Sequence of chain B:
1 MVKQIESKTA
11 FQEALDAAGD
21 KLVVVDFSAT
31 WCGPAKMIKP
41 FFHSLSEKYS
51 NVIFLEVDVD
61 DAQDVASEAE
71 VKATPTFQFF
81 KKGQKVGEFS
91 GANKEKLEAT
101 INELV

This data describes a binding interaction between two proteins.

Sequence of chain A:
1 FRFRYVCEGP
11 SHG

Interface contacts:
Residue I38 in chain B interacts with residue P10 in chain A (closest heavy-atom distance 4.0 Å).
Residue D60 in chain B contacts residue F3 in chain A (closest heavy-atom distance 2.7 Å).
Residue G91 in chain B interacts with residue E8 in chain A (closest heavy-atom distance 3.0 Å).
Residue C32 in chain B is in contact with residue C7 in chain A (closest heavy-atom distance 2.0 Å).
Residue V59 in chain B contacts residue Y5 in chain A (closest heavy-atom distance 2.8 Å).
Residue A92 in chain B interacts with residue G9 in chain A (closest heavy-atom distance 3.2 Å).
Residue T74 in chain B interacts with residue V6 in chain A (closest heavy-atom distance 3.4 Å).
Residue D60 in chain B interacts with residue R4 in chain A (closest heavy-atom distance 3.0 Å).
Residue P34 in chain B contacts residue S11 in chain A (closest heavy-atom distance 4.3 Å).
Residue A29 in chain B is in contact with residue C7 in chain A (closest heavy-atom distance 4.7 Å).
Residue P34 in chain B contacts residue C7 in chain A (closest heavy-atom distance 3.8 Å).
Residue P75 in chain B interacts with residue E8 in chain A (closest heavy-atom distance 4.2 Å).
Residue T30 in chain B is in contact with residue R2 in chain A (closest heavy-atom distance 4.6 Å).
Residue P75 in chain B is in contact with residue G9 in chain A (closest heavy-atom distance 3.6 Å).
Residue V59 in chain B is in contact with residue R4 in chain A (closest heavy-atom distance 3.4 Å).
Residue D61 in chain B is in contact with residue R2 in chain A (closest heavy-atom distance 3.4 Å).
Residue T74 in chain B interacts with residue Y5 in chain A (closest heavy-atom distance 3.4 Å).
Residue D58 in chain B interacts with residue R2 in chain A (closest heavy-atom distance 3.7 Å).
Residue P34 in chain B is in contact with residue P10 in chain A (closest heavy-atom distance 3.0 Å).
Residue Q63 in chain B is in contact with residue F3 in chain A (closest heavy-atom distance 4.8 Å).
Residue W31 in chain B is in contact with residue R2 in chain A (closest heavy-atom distance 2.4 Å).
Residue K72 in chain B is in contact with residue V6 in chain A (closest heavy-atom distance 4.4 Å).
Residue A73 in chain B interacts with residue E8 in chain A (closest heavy-atom distance 3.3 Å).
Residue A66 in chain B is in contact with residue Y5 in chain A (closest heavy-atom distance 4.3 Å).
Residue K94 in chain B is in contact with residue P10 in chain A (closest heavy-atom distance 5.0 Å).
Residue W31 in chain B contacts residue C7 in chain A (closest heavy-atom distance 4.7 Å).
Residue S90 in chain B interacts with residue E8 in chain A (closest heavy-atom distance 2.6 Å).
Residue A92 in chain B is in contact with residue P10 in chain A (closest heavy-atom distance 3.4 Å).
Residue W31 in chain B is in contact with residue F3 in chain A (closest heavy-atom distance 3.0 Å).
Residue K72 in chain B contacts residue Y5 in chain A (closest heavy-atom distance 2.9 Å).
Residue A35 in chain B is in contact with residue G9 in chain A (closest heavy-atom distance 4.9 Å).
Residue W31 in chain B is in contact with residue Y5 in chain A (closest heavy-atom distance 4.8 Å).
Residue A35 in chain B is in contact with residue P10 in chain A (closest heavy-atom distance 5.0 Å).
Residue V71 in chain B contacts residue Y5 in chain A (closest heavy-atom distance 3.0 Å).
Residue S67 in chain B interacts with residue R4 in chain A (closest heavy-atom distance 4.2 Å).
Residue I38 in chain B contacts residue G9 in chain A (closest heavy-atom distance 4.2 Å).
Residue P34 in chain B interacts with residue G9 in chain A (closest heavy-atom distance 3.6 Å).
Residue W31 in chain B contacts residue R4 in chain A (closest heavy-atom distance 4.2 Å).
Residue T74 in chain B contacts residue E8 in chain A (closest heavy-atom distance 2.6 Å).
Residue M37 in chain B is in contact with residue P10 in chain A (closest heavy-atom distance 3.8 Å).
Residue Q63 in chain B interacts with residue R4 in chain A (closest heavy-atom distance 3.0 Å).
Residue T76 in chain B interacts with residue Y5 in chain A (closest heavy-atom distance 5.0 Å).
Residue D60 in chain B interacts with residue R2 in chain A (closest heavy-atom distance 3.1 Å).
Residue T74 in chain B interacts with residue C7 in chain A (closest heavy-atom distance 3.1 Å).
Residue A73 in chain B is in contact with residue V6 in chain A (closest heavy-atom distance 3.8 Å).
Residue A35 in chain B is in contact with residue C7 in chain A (closest heavy-atom distance 4.2 Å).
Residue A73 in chain B contacts residue Y5 in chain A (closest heavy-atom distance 3.0 Å).
Residue A92 in chain B contacts residue E8 in chain A (closest heavy-atom distance 3.6 Å).
Residue T74 in chain B is in contact with residue G9 in chain A (closest heavy-atom distance 3.4 Å).